Sequence of chain A:
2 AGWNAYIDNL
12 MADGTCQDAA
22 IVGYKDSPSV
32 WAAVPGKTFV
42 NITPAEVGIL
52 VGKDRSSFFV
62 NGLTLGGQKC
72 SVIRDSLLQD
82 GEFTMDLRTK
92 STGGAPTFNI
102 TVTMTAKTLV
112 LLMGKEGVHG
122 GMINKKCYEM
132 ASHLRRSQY

Sequence of chain B:
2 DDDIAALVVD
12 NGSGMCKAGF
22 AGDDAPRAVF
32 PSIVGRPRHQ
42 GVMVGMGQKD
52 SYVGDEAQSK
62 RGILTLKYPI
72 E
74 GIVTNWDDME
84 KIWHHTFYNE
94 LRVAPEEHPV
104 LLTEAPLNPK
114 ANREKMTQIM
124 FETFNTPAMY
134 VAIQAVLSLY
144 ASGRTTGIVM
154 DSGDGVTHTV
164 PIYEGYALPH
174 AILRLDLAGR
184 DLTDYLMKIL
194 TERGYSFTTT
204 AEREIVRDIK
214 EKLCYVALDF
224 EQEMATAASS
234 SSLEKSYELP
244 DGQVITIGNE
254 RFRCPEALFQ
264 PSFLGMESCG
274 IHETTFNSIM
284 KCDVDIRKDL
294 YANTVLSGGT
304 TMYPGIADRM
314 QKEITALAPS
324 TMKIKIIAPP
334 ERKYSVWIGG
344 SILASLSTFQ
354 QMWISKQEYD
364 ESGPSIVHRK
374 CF

The following describes two proteins that form a bound complex.

Interface contacts:
Residue Y166 in chain B contacts residue R89 in chain A (closest heavy-atom distance 3.6 Å).
Residue Q354 in chain B is in contact with residue H120 in chain A (closest heavy-atom distance 4.4 Å).
Residue S365 in chain B contacts residue K126 in chain A (closest heavy-atom distance 3.7 Å).
Residue C285 in chain B interacts with residue V61 in chain A (closest heavy-atom distance 3.9 Å).
Residue E167 in chain B is in contact with residue T98 in chain A (closest heavy-atom distance 3.8 Å).
Residue Y166 in chain B interacts with residue T98 in chain A (closest heavy-atom distance 4.2 Å).
Residue D286 in chain B is in contact with residue N62 in chain A (closest heavy-atom distance 3.2 Å).
Residue F375 in chain B contacts residue G121 in chain A (closest heavy-atom distance 3.9 Å).
Residue F375 in chain B is in contact with residue D87 in chain A (closest heavy-atom distance 4.0 Å).
Residue K373 in chain B contacts residue H120 in chain A (closest heavy-atom distance 3.1 Å).
Residue K113 in chain B contacts residue E83 in chain A (closest heavy-atom distance 4.0 Å).
Residue D286 in chain B is in contact with residue S72 in chain A (closest heavy-atom distance 3.8 Å).
Residue E167 in chain B interacts with residue R89 in chain A (closest heavy-atom distance 3.6 Å).
Residue D286 in chain B is in contact with residue G63 in chain A (closest heavy-atom distance 3.8 Å).
Residue Y169 in chain B interacts with residue G121 in chain A (closest heavy-atom distance 3.0 Å).
Residue Y166 in chain B contacts residue T90 in chain A (closest heavy-atom distance 2.8 Å).
Residue H173 in chain B is in contact with residue V73 in chain A (closest heavy-atom distance 4.3 Å).
Residue H173 in chain B is in contact with residue I74 in chain A (closest heavy-atom distance 4.2 Å).
Residue D286 in chain B interacts with residue F60 in chain A (closest heavy-atom distance 3.2 Å).
Residue F375 in chain B is in contact with residue N125 in chain A (closest heavy-atom distance 4.3 Å).
Residue Y169 in chain B contacts residue R89 in chain A (closest heavy-atom distance 4.1 Å).
Residue S365 in chain B is in contact with residue E130 in chain A (closest heavy-atom distance 4.3 Å).
Residue V287 in chain B contacts residue N62 in chain A (closest heavy-atom distance 4.4 Å).
Residue R372 in chain B contacts residue E83 in chain A (closest heavy-atom distance 3.2 Å).
Residue R372 in chain B interacts with residue N125 in chain A (closest heavy-atom distance 2.8 Å).
Residue R372 in chain B interacts with residue T85 in chain A (closest heavy-atom distance 2.9 Å).
Residue M355 in chain B contacts residue H120 in chain A (closest heavy-atom distance 3.9 Å).
Residue H371 in chain B interacts with residue E83 in chain A (closest heavy-atom distance 3.6 Å).
Residue E361 in chain B interacts with residue K126 in chain A (closest heavy-atom distance 3.4 Å).
Residue I369 in chain B contacts residue K126 in chain A (closest heavy-atom distance 3.9 Å).
Residue R372 in chain B is in contact with residue K126 in chain A (closest heavy-atom distance 3.9 Å).
Residue R372 in chain B is in contact with residue G122 in chain A (closest heavy-atom distance 3.5 Å).
Residue K284 in chain B interacts with residue F60 in chain A (closest heavy-atom distance 4.3 Å).
Residue Y169 in chain B interacts with residue N100 in chain A (closest heavy-atom distance 3.4 Å).
Residue D288 in chain B contacts residue K91 in chain A (closest heavy-atom distance 3.0 Å).
Residue I289 in chain B contacts residue S72 in chain A (closest heavy-atom distance 4.4 Å).
Residue R372 in chain B contacts residue R75 in chain A (closest heavy-atom distance 4.0 Å).
Residue K373 in chain B contacts residue M123 in chain A (closest heavy-atom distance 4.4 Å).
Residue D286 in chain B is in contact with residue K91 in chain A (closest heavy-atom distance 2.7 Å).
Residue H371 in chain B contacts residue R75 in chain A (closest heavy-atom distance 2.8 Å).
Residue Y133 in chain B contacts residue H120 in chain A (closest heavy-atom distance 3.9 Å).
Residue C285 in chain B interacts with residue F60 in chain A (closest heavy-atom distance 3.6 Å).
Residue K373 in chain B contacts residue G122 in chain A (closest heavy-atom distance 3.2 Å).
Residue V287 in chain B interacts with residue V61 in chain A (closest heavy-atom distance 2.8 Å).
Residue F375 in chain B contacts residue R75 in chain A (closest heavy-atom distance 3.5 Å).
Residue R372 in chain B contacts residue Y129 in chain A (closest heavy-atom distance 4.0 Å).
Residue A170 in chain B interacts with residue I74 in chain A (closest heavy-atom distance 3.9 Å).
Residue P172 in chain B is in contact with residue I74 in chain A (closest heavy-atom distance 3.8 Å).
Residue Y169 in chain B is in contact with residue I74 in chain A (closest heavy-atom distance 3.9 Å).
Residue F375 in chain B interacts with residue H120 in chain A (closest heavy-atom distance 4.2 Å).
Residue K373 in chain B interacts with residue K126 in chain A (closest heavy-atom distance 4.0 Å).
Residue R290 in chain B is in contact with residue V61 in chain A (closest heavy-atom distance 3.5 Å).
Residue L171 in chain B interacts with residue I74 in chain A (closest heavy-atom distance 4.3 Å).
Residue H173 in chain B interacts with residue F60 in chain A (closest heavy-atom distance 3.7 Å).
Residue Y166 in chain B interacts with residue K91 in chain A (closest heavy-atom distance 3.6 Å).
Residue Y169 in chain B interacts with residue H120 in chain A (closest heavy-atom distance 3.0 Å).
Residue F375 in chain B interacts with residue G122 in chain A (closest heavy-atom distance 3.8 Å).
Residue R372 in chain B is in contact with residue G82 in chain A (closest heavy-atom distance 4.2 Å).
Residue D286 in chain B interacts with residue V61 in chain A (closest heavy-atom distance 3.2 Å).
Residue Y166 in chain B is in contact with residue S72 in chain A (closest heavy-atom distance 3.5 Å).